Sequence of chain B:
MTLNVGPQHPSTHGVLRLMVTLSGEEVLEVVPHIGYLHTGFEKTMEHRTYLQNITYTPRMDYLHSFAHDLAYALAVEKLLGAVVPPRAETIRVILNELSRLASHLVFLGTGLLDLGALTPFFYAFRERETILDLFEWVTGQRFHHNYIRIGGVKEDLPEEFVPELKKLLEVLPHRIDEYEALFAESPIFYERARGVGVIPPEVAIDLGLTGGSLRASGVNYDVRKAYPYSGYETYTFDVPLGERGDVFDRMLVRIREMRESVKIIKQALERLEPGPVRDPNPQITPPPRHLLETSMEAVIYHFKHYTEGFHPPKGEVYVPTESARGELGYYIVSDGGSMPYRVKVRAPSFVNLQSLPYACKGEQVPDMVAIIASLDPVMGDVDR

Sequence of chain A:
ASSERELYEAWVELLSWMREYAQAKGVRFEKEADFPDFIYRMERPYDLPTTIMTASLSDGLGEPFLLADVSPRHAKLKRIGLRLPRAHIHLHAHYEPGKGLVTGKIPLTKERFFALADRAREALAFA

Contacts between the two chains:
Residue H315 in chain B interacts with residue R46 in chain A (closest heavy-atom distance 3.2 Å).
Residue E318 in chain B contacts residue H76 in chain A (closest heavy-atom distance 3.0 Å).
Residue R314 in chain B contacts residue M44 in chain A (closest heavy-atom distance 2.7 Å).
Residue T319 in chain B contacts residue H76 in chain A (closest heavy-atom distance 4.6 Å).
Residue L317 in chain B is in contact with residue Y42 in chain A (closest heavy-atom distance 3.8 Å).
Residue E318 in chain B interacts with residue D39 in chain A (closest heavy-atom distance 3.5 Å).
Residue R314 in chain B contacts residue E45 in chain A (closest heavy-atom distance 5.0 Å).
Residue R314 in chain B contacts residue R46 in chain A (closest heavy-atom distance 3.4 Å).
Residue H315 in chain B is in contact with residue M44 in chain A (closest heavy-atom distance 4.7 Å).
Residue V324 in chain B contacts residue Y42 in chain A (closest heavy-atom distance 5.0 Å).
Residue E318 in chain B is in contact with residue R46 in chain A (closest heavy-atom distance 2.5 Å).

The following describes two proteins that form a bound complex.